Sequence of the second protein:
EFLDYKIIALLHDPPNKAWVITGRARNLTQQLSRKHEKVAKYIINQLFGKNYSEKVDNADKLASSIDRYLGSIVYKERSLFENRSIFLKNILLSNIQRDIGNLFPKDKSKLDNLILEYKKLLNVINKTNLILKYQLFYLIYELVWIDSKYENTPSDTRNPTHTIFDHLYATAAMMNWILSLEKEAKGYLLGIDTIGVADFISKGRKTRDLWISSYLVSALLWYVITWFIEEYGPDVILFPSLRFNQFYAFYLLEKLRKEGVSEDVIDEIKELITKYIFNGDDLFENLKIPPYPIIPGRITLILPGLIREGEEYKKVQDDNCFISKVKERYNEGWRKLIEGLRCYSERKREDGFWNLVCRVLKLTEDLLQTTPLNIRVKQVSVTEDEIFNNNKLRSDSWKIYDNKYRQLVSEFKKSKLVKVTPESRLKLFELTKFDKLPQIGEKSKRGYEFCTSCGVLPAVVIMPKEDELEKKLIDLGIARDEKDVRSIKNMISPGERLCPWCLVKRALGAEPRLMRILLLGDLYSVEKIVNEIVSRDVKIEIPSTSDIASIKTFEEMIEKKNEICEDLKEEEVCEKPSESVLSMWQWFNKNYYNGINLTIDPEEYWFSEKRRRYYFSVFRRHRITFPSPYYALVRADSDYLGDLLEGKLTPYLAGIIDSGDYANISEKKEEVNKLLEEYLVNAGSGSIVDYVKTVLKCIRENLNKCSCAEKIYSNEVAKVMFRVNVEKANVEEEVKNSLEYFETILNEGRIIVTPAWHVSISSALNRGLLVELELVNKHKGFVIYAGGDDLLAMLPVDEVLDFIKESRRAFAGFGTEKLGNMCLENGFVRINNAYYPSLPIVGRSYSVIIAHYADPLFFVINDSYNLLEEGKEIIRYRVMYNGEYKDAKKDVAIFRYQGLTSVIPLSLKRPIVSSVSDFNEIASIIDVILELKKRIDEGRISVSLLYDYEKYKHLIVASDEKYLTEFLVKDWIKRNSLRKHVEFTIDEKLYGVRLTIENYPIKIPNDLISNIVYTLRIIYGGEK

The following describes two proteins that form a bound complex.

Sequence of the first protein:
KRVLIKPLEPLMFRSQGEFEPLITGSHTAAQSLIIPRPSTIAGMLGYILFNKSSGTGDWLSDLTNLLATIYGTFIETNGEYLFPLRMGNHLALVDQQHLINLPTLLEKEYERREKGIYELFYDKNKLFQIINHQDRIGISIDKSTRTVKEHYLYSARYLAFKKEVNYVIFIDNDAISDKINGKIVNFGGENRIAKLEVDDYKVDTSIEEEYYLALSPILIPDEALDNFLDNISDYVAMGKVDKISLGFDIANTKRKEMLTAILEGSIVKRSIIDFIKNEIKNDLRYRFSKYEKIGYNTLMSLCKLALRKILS

Contacts between the two chains:
Residue P1014 in the second protein interacts with residue F129 in the first protein (closest heavy-atom distance 3.5 Å).
Residue V431 in the second protein contacts residue G240 in the first protein (closest heavy-atom distance 3.3 Å).
Residue K661 in the second protein is in contact with residue E112 in the first protein (closest heavy-atom distance 2.7 Å).
Residue R459 in the second protein interacts with residue T254 in the first protein (closest heavy-atom distance 3.1 Å).
Residue V469 in the second protein interacts with residue M259 in the first protein (closest heavy-atom distance 3.3 Å).
Residue V469 in the second protein is in contact with residue Q17 in the first protein (closest heavy-atom distance 3.4 Å).
Residue T434 in the second protein is in contact with residue V242 in the first protein (closest heavy-atom distance 2.9 Å).
Residue A867 in the second protein interacts with residue S27 in the first protein (closest heavy-atom distance 3.4 Å).
Residue Y461 in the second protein interacts with residue R256 in the first protein (closest heavy-atom distance 3.3 Å).
Residue E462 in the second protein contacts residue R256 in the first protein (closest heavy-atom distance 3.4 Å).
Residue S423 in the second protein interacts with residue R114 in the first protein (closest heavy-atom distance 3.4 Å).
Residue V433 in the second protein interacts with residue V242 in the first protein (closest heavy-atom distance 3.3 Å).
Residue K426 in the second protein is in contact with residue Y111 in the first protein (closest heavy-atom distance 3.4 Å).
Residue F463 in the second protein interacts with residue G18 in the first protein (closest heavy-atom distance 3.4 Å).
Residue T445 in the second protein interacts with residue E258 in the first protein (closest heavy-atom distance 3.2 Å).
Residue Y866 in the second protein contacts residue H152 in the first protein (closest heavy-atom distance 3.0 Å).
Residue S437 in the second protein contacts residue L226 in the first protein (closest heavy-atom distance 3.3 Å).
Residue F463 in the second protein interacts with residue E19 in the first protein (closest heavy-atom distance 3.2 Å).
Residue S437 in the second protein is in contact with residue T261 in the first protein (closest heavy-atom distance 2.6 Å).
Residue E616 in the second protein is in contact with residue G26 in the first protein (closest heavy-atom distance 3.4 Å).
Residue P1014 in the second protein is in contact with residue N133 in the first protein (closest heavy-atom distance 3.2 Å).
Residue K432 in the second protein interacts with residue K241 in the first protein (closest heavy-atom distance 3.1 Å).
Residue A676 in the second protein contacts residue E112 in the first protein (closest heavy-atom distance 3.4 Å).
Residue T434 in the second protein is in contact with residue K241 in the first protein (closest heavy-atom distance 3.3 Å).
Residue E659 in the second protein is in contact with residue Y111 in the first protein (closest heavy-atom distance 2.9 Å).
Residue E622 in the second protein is in contact with residue E151 in the first protein (closest heavy-atom distance 3.2 Å).
Residue K427 in the second protein interacts with residue L107 in the first protein (closest heavy-atom distance 2.5 Å).
Residue R218 in the second protein contacts residue I24 in the first protein (closest heavy-atom distance 3.4 Å).
Residue G468 in the second protein contacts residue Q17 in the first protein (closest heavy-atom distance 2.5 Å).
Residue R459 in the second protein interacts with residue R256 in the first protein (closest heavy-atom distance 2.8 Å).
Residue K432 in the second protein contacts residue G240 in the first protein (closest heavy-atom distance 3.0 Å).
Residue F872 in the second protein contacts residue A30 in the first protein (closest heavy-atom distance 3.2 Å).
Residue L439 in the second protein interacts with residue L226 in the first protein (closest heavy-atom distance 3.4 Å).
Residue K446 in the second protein contacts residue R288 in the first protein (closest heavy-atom distance 3.3 Å).
Residue L439 in the second protein is in contact with residue K244 in the first protein (closest heavy-atom distance 3.2 Å).
Residue E436 in the second protein interacts with residue K244 in the first protein (closest heavy-atom distance 3.3 Å).
Residue A867 in the second protein interacts with residue H28 in the first protein (closest heavy-atom distance 2.6 Å).
Residue T445 in the second protein contacts residue M259 in the first protein (closest heavy-atom distance 3.1 Å).
Residue R459 in the second protein interacts with residue E19 in the first protein (closest heavy-atom distance 3.3 Å).
Residue R459 in the second protein interacts with residue K255 in the first protein (closest heavy-atom distance 3.2 Å).
Residue P869 in the second protein contacts residue H28 in the first protein (closest heavy-atom distance 3.3 Å).
Residue Y461 in the second protein interacts with residue S246 in the first protein (closest heavy-atom distance 3.0 Å).
Residue K446 in the second protein contacts residue E258 in the first protein (closest heavy-atom distance 3.5 Å).
Residue Y675 in the second protein contacts residue E112 in the first protein (closest heavy-atom distance 3.3 Å).
Residue R218 in the second protein interacts with residue S27 in the first protein (closest heavy-atom distance 2.4 Å).
Residue K432 in the second protein contacts residue V242 in the first protein (closest heavy-atom distance 2.6 Å).
Residue L430 in the second protein is in contact with residue G240 in the first protein (closest heavy-atom distance 3.1 Å).
Residue L430 in the second protein is in contact with residue G89 in the first protein (closest heavy-atom distance 3.5 Å).
Residue F442 in the second protein contacts residue R288 in the first protein (closest heavy-atom distance 3.3 Å).
Residue F463 in the second protein is in contact with residue R256 in the first protein (closest heavy-atom distance 3.1 Å).
Residue E886 in the second protein contacts residue Y119 in the first protein (closest heavy-atom distance 2.9 Å).
Residue Y461 in the second protein interacts with residue K257 in the first protein (closest heavy-atom distance 2.3 Å).
Residue K440 in the second protein interacts with residue D223 in the first protein (closest heavy-atom distance 2.8 Å).
Residue Y1013 in the second protein contacts residue F129 in the first protein (closest heavy-atom distance 3.4 Å).
Residue L441 in the second protein is in contact with residue M259 in the first protein (closest heavy-atom distance 3.5 Å).
Residue F463 in the second protein contacts residue M259 in the first protein (closest heavy-atom distance 3.4 Å).
Residue K902 in the second protein contacts residue Y119 in the first protein (closest heavy-atom distance 3.1 Å).
Residue T434 in the second protein interacts with residue D243 in the first protein (closest heavy-atom distance 3.2 Å).
Residue D868 in the second protein interacts with residue H28 in the first protein (closest heavy-atom distance 3.0 Å).
Residue R459 in the second protein is in contact with residue E21 in the first protein (closest heavy-atom distance 2.8 Å).